Contacts between the two chains:
Residue S2 in chain A is in contact with residue W132 in chain B (closest heavy-atom distance 3.8 Å).
Residue C3 in chain A contacts residue D122 in chain B (closest heavy-atom distance 4.7 Å).
Residue T4 in chain A contacts residue D122 in chain B (closest heavy-atom distance 4.4 Å).

Sequence of chain A:
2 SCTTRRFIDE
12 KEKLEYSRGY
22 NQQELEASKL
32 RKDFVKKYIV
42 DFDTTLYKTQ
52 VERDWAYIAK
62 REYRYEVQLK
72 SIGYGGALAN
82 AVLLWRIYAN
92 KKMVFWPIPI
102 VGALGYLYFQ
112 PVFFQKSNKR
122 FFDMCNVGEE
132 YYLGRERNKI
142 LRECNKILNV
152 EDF

These two protein chains interact to form a complex.

Sequence of chain B:
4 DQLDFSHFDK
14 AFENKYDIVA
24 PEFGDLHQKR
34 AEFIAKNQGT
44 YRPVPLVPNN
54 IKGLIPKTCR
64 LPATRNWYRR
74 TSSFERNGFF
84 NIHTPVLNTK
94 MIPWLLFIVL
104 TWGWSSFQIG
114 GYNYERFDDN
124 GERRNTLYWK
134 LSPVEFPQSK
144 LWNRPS